The following describes two proteins that form a bound complex.

Contacts between the two chains:
Residue Q28 in the first protein interacts with residue Y108 in the second protein (closest heavy-atom distance 4.3 Å).
Residue Q28 in the first protein interacts with residue S107 in the second protein (closest heavy-atom distance 2.6 Å).
Residue R26 in the first protein contacts residue Y108 in the second protein (closest heavy-atom distance 3.5 Å).
Residue E25 in the first protein is in contact with residue Y108 in the second protein (closest heavy-atom distance 3.4 Å).
Residue D22 in the first protein interacts with residue Y108 in the second protein (closest heavy-atom distance 4.4 Å).
Residue D22 in the first protein contacts residue K109 in the second protein (closest heavy-atom distance 4.4 Å).

Sequence of the second protein:
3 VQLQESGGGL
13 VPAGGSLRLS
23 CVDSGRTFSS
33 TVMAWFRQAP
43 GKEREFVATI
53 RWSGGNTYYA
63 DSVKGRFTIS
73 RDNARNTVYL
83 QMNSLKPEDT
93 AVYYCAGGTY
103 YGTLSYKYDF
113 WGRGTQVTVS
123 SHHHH

Sequence of the first protein:
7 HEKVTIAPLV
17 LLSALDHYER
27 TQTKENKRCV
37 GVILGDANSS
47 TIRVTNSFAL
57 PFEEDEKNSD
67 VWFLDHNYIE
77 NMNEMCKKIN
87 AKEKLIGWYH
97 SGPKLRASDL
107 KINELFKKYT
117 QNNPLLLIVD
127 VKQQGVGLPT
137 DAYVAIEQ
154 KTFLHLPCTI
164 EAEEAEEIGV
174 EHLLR